This data describes a binding interaction between two proteins.

Sequence of the first protein:
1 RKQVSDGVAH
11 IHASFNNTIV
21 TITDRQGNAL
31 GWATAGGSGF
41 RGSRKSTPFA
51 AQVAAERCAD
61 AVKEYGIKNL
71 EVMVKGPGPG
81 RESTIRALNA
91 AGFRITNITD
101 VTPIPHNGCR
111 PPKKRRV

Contacts between the two chains:
Residue R86 in the first protein is in contact with residue D12 in the second protein (closest heavy-atom distance 4.6 Å).
Residue K113 in the first protein contacts residue F36 in the second protein (closest heavy-atom distance 3.2 Å).
Residue T99 in the first protein contacts residue I3 in the second protein (closest heavy-atom distance 4.2 Å).
Residue D100 in the first protein contacts residue C22 in the second protein (closest heavy-atom distance 4.0 Å).
Residue I104 in the first protein interacts with residue E30 in the second protein (closest heavy-atom distance 3.4 Å).
Residue I104 in the first protein is in contact with residue R34 in the second protein (closest heavy-atom distance 3.7 Å).
Residue P112 in the first protein interacts with residue Y37 in the second protein (closest heavy-atom distance 2.8 Å).
Residue P112 in the first protein interacts with residue E35 in the second protein (closest heavy-atom distance 4.1 Å).
Residue R110 in the first protein contacts residue Y37 in the second protein (closest heavy-atom distance 3.1 Å).
Residue I95 in the first protein contacts residue V5 in the second protein (closest heavy-atom distance 3.6 Å).
Residue N107 in the first protein contacts residue R34 in the second protein (closest heavy-atom distance 2.3 Å).
Residue I98 in the first protein interacts with residue A14 in the second protein (closest heavy-atom distance 4.4 Å).
Residue K114 in the first protein is in contact with residue F36 in the second protein (closest heavy-atom distance 3.8 Å).
Residue T99 in the first protein is in contact with residue V2 in the second protein (closest heavy-atom distance 3.5 Å).
Residue K114 in the first protein interacts with residue T42 in the second protein (closest heavy-atom distance 4.2 Å).
Residue I98 in the first protein interacts with residue L15 in the second protein (closest heavy-atom distance 4.2 Å).
Residue G76 in the first protein contacts residue L28 in the second protein (closest heavy-atom distance 4.1 Å).
Residue N97 in the first protein interacts with residue K4 in the second protein (closest heavy-atom distance 3.1 Å).
Residue R81 in the first protein contacts residue L28 in the second protein (closest heavy-atom distance 3.8 Å).
Residue T99 in the first protein interacts with residue F18 in the second protein (closest heavy-atom distance 3.8 Å).
Residue P112 in the first protein is in contact with residue F36 in the second protein (closest heavy-atom distance 3.5 Å).
Residue I98 in the first protein interacts with residue P1 in the second protein (closest heavy-atom distance 4.1 Å).
Residue I85 in the first protein interacts with residue F11 in the second protein (closest heavy-atom distance 3.5 Å).
Residue K114 in the first protein interacts with residue E38 in the second protein (closest heavy-atom distance 3.4 Å).
Residue R86 in the first protein contacts residue L15 in the second protein (closest heavy-atom distance 3.6 Å).
Residue E82 in the first protein is in contact with residue L15 in the second protein (closest heavy-atom distance 4.5 Å).
Residue R86 in the first protein is in contact with residue F11 in the second protein (closest heavy-atom distance 3.9 Å).
Residue P111 in the first protein interacts with residue Y37 in the second protein (closest heavy-atom distance 3.4 Å).
Residue P111 in the first protein contacts residue F36 in the second protein (closest heavy-atom distance 3.7 Å).
Residue D100 in the first protein contacts residue F18 in the second protein (closest heavy-atom distance 3.5 Å).
Residue I98 in the first protein interacts with residue F11 in the second protein (closest heavy-atom distance 4.2 Å).
Residue R115 in the first protein is in contact with residue F36 in the second protein (closest heavy-atom distance 3.8 Å).
Residue I98 in the first protein is in contact with residue V2 in the second protein (closest heavy-atom distance 3.6 Å).
Residue F15 in the first protein interacts with residue E35 in the second protein (closest heavy-atom distance 3.5 Å).
Residue I104 in the first protein contacts residue V31 in the second protein (closest heavy-atom distance 4.5 Å).
Residue T102 in the first protein is in contact with residue V31 in the second protein (closest heavy-atom distance 3.5 Å).
Residue R81 in the first protein interacts with residue C22 in the second protein (closest heavy-atom distance 3.5 Å).
Residue P77 in the first protein interacts with residue L28 in the second protein (closest heavy-atom distance 3.4 Å).
Residue T96 in the first protein interacts with residue K4 in the second protein (closest heavy-atom distance 3.9 Å).
Residue D100 in the first protein interacts with residue P1 in the second protein (closest heavy-atom distance 3.2 Å).
Residue P105 in the first protein interacts with residue R34 in the second protein (closest heavy-atom distance 3.0 Å).
Residue I85 in the first protein is in contact with residue L15 in the second protein (closest heavy-atom distance 4.6 Å).
Residue P111 in the first protein interacts with residue R34 in the second protein (closest heavy-atom distance 3.5 Å).
Residue T96 in the first protein interacts with residue V5 in the second protein (closest heavy-atom distance 2.9 Å).
Residue D100 in the first protein is in contact with residue V27 in the second protein (closest heavy-atom distance 3.6 Å).
Residue V74 in the first protein interacts with residue F18 in the second protein (closest heavy-atom distance 3.9 Å).
Residue N97 in the first protein is in contact with residue I3 in the second protein (closest heavy-atom distance 3.2 Å).
Residue H106 in the first protein interacts with residue R34 in the second protein (closest heavy-atom distance 4.4 Å).
Residue I98 in the first protein interacts with residue I3 in the second protein (closest heavy-atom distance 2.6 Å).
Residue P111 in the first protein interacts with residue E35 in the second protein (closest heavy-atom distance 4.2 Å).
Residue N89 in the first protein interacts with residue F11 in the second protein (closest heavy-atom distance 3.0 Å).
Residue T102 in the first protein interacts with residue V27 in the second protein (closest heavy-atom distance 3.8 Å).
Residue P77 in the first protein interacts with residue V31 in the second protein (closest heavy-atom distance 3.5 Å).
Residue R81 in the first protein interacts with residue F18 in the second protein (closest heavy-atom distance 3.5 Å).
Residue K114 in the first protein interacts with residue Y37 in the second protein (closest heavy-atom distance 3.5 Å).
Residue I95 in the first protein is in contact with residue F11 in the second protein (closest heavy-atom distance 3.4 Å).
Residue T99 in the first protein contacts residue P1 in the second protein (closest heavy-atom distance 3.7 Å).
Residue E82 in the first protein interacts with residue K19 in the second protein (closest heavy-atom distance 2.9 Å).
Residue K113 in the first protein is in contact with residue Y37 in the second protein (closest heavy-atom distance 4.4 Å).
Residue I98 in the first protein contacts residue F18 in the second protein (closest heavy-atom distance 3.3 Å).

Sequence of the second protein:
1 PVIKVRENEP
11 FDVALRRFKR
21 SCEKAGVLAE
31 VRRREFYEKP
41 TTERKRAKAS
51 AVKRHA